Residue-level contacts at the interface:
Residue R354 in the first protein contacts residue E232 in the second protein (closest heavy-atom distance 2.4 Å).
Residue A301 in the first protein contacts residue Y297 in the second protein (closest heavy-atom distance 3.6 Å).
Residue D348 in the first protein interacts with residue P227 in the second protein (closest heavy-atom distance 3.9 Å).
Residue A4 in the first protein is in contact with residue N295 in the second protein (closest heavy-atom distance 2.5 Å).
Residue N349 in the first protein contacts residue F222 in the second protein (closest heavy-atom distance 3.6 Å).
Residue K300 in the first protein interacts with residue Y297 in the second protein (closest heavy-atom distance 4.2 Å).
Residue R324 in the first protein interacts with residue N72 in the second protein (closest heavy-atom distance 4.1 Å).
Residue A4 in the first protein interacts with residue Q293 in the second protein (closest heavy-atom distance 3.7 Å).
Residue A301 in the first protein contacts residue Q299 in the second protein (closest heavy-atom distance 4.0 Å).
Residue R354 in the first protein is in contact with residue L80 in the second protein (closest heavy-atom distance 3.5 Å).
Residue A336 in the first protein interacts with residue P73 in the second protein (closest heavy-atom distance 3.0 Å).
Residue K332 in the first protein interacts with residue T169 in the second protein (closest heavy-atom distance 3.7 Å).
Residue A4 in the first protein interacts with residue Y294 in the second protein (closest heavy-atom distance 3.5 Å).
Residue I302 in the first protein contacts residue Q299 in the second protein (closest heavy-atom distance 3.5 Å).
Residue E334 in the first protein is in contact with residue V74 in the second protein (closest heavy-atom distance 3.4 Å).
Residue T333 in the first protein interacts with residue G78 in the second protein (closest heavy-atom distance 3.9 Å).
Residue N349 in the first protein is in contact with residue P227 in the second protein (closest heavy-atom distance 3.9 Å).
Residue V330 in the first protein is in contact with residue G173 in the second protein (closest heavy-atom distance 4.2 Å).
Residue G331 in the first protein contacts residue T169 in the second protein (closest heavy-atom distance 3.7 Å).
Residue V327 in the first protein interacts with residue V74 in the second protein (closest heavy-atom distance 3.6 Å).
Residue E334 in the first protein is in contact with residue P79 in the second protein (closest heavy-atom distance 3.9 Å).
Residue A301 in the first protein contacts residue N298 in the second protein (closest heavy-atom distance 3.6 Å).
Residue A4 in the first protein interacts with residue K304 in the second protein (closest heavy-atom distance 4.0 Å).
Residue A336 in the first protein is in contact with residue V74 in the second protein (closest heavy-atom distance 3.6 Å).
Residue V330 in the first protein contacts residue T169 in the second protein (closest heavy-atom distance 3.5 Å).
Residue I302 in the first protein interacts with residue N298 in the second protein (closest heavy-atom distance 3.9 Å).
Residue I344 in the first protein contacts residue D223 in the second protein (closest heavy-atom distance 3.2 Å).
Residue N349 in the first protein is in contact with residue D223 in the second protein (closest heavy-atom distance 4.1 Å).
Residue T333 in the first protein is in contact with residue R75 in the second protein (closest heavy-atom distance 3.1 Å).
Residue E334 in the first protein contacts residue L80 in the second protein (closest heavy-atom distance 3.5 Å).
Residue N303 in the first protein interacts with residue E285 in the second protein (closest heavy-atom distance 2.9 Å).
Residue T337 in the first protein contacts residue P227 in the second protein (closest heavy-atom distance 3.9 Å).
Residue V330 in the first protein is in contact with residue N170 in the second protein (closest heavy-atom distance 3.5 Å).
Residue T333 in the first protein contacts residue V74 in the second protein (closest heavy-atom distance 3.7 Å).
Residue L323 in the first protein contacts residue N72 in the second protein (closest heavy-atom distance 3.4 Å).
Residue P304 in the first protein is in contact with residue Y297 in the second protein (closest heavy-atom distance 3.8 Å).
Residue A336 in the first protein is in contact with residue T229 in the second protein (closest heavy-atom distance 3.7 Å).
Residue L299 in the first protein contacts residue N295 in the second protein (closest heavy-atom distance 4.1 Å).
Residue I2 in the first protein contacts residue K304 in the second protein (closest heavy-atom distance 3.7 Å).
Residue K300 in the first protein is in contact with residue N298 in the second protein (closest heavy-atom distance 3.4 Å).
Residue P335 in the first protein contacts residue R75 in the second protein (closest heavy-atom distance 3.6 Å).
Residue P335 in the first protein contacts residue P73 in the second protein (closest heavy-atom distance 3.8 Å).
Residue L299 in the first protein contacts residue Q299 in the second protein (closest heavy-atom distance 4.1 Å).
Residue K332 in the first protein is in contact with residue P79 in the second protein (closest heavy-atom distance 4.0 Å).
Residue Y341 in the first protein interacts with residue R69 in the second protein (closest heavy-atom distance 3.5 Å).
Residue A4 in the first protein is in contact with residue F302 in the second protein (closest heavy-atom distance 3.6 Å).
Residue A336 in the first protein is in contact with residue P227 in the second protein (closest heavy-atom distance 4.2 Å).
Residue E334 in the first protein is in contact with residue R75 in the second protein (closest heavy-atom distance 2.9 Å).
Residue V327 in the first protein is in contact with residue S171 in the second protein (closest heavy-atom distance 3.2 Å).
Residue N349 in the first protein contacts residue N225 in the second protein (closest heavy-atom distance 3.5 Å).
Residue N349 in the first protein is in contact with residue V226 in the second protein (closest heavy-atom distance 3.4 Å).
Residue V330 in the first protein contacts residue S171 in the second protein (closest heavy-atom distance 4.2 Å).
Residue T337 in the first protein is in contact with residue P73 in the second protein (closest heavy-atom distance 3.6 Å).
Residue L299 in the first protein contacts residue N298 in the second protein (closest heavy-atom distance 3.6 Å).
Residue R5 in the first protein contacts residue Y294 in the second protein (closest heavy-atom distance 3.6 Å).
Residue I302 in the first protein is in contact with residue I296 in the second protein (closest heavy-atom distance 4.0 Å).
Residue I302 in the first protein interacts with residue Y297 in the second protein (closest heavy-atom distance 2.8 Å).
Residue P304 in the first protein interacts with residue W287 in the second protein (closest heavy-atom distance 3.5 Å).
Residue A336 in the first protein interacts with residue R75 in the second protein (closest heavy-atom distance 3.9 Å).
Residue N340 in the first protein interacts with residue I71 in the second protein (closest heavy-atom distance 4.0 Å).

Sequence of the second protein:
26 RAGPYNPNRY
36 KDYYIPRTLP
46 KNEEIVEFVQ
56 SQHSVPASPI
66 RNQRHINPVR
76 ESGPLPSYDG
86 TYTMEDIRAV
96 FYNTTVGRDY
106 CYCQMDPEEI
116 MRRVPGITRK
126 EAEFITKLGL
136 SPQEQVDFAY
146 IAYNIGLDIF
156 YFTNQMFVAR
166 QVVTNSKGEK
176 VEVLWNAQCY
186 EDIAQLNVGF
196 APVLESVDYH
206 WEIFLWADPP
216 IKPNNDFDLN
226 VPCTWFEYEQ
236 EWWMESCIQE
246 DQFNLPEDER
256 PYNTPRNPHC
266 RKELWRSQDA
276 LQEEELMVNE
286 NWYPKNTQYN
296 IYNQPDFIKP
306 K

Sequence of the first protein:
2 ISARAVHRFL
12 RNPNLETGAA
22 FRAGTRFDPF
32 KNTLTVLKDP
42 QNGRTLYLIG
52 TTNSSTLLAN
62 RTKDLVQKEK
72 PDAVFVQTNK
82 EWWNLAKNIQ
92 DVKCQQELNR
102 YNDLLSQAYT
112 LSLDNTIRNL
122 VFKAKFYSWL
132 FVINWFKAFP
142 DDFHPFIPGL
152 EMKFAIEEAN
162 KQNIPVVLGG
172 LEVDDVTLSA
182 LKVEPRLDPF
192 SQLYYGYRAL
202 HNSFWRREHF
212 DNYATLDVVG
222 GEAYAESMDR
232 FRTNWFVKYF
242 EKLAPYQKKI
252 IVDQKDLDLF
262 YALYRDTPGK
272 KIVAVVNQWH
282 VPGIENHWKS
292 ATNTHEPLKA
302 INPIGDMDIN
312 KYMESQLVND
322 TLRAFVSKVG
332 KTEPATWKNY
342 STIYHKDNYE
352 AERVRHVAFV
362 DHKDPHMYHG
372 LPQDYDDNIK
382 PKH

This data describes a binding interaction between two proteins.